Sequence of the second protein:
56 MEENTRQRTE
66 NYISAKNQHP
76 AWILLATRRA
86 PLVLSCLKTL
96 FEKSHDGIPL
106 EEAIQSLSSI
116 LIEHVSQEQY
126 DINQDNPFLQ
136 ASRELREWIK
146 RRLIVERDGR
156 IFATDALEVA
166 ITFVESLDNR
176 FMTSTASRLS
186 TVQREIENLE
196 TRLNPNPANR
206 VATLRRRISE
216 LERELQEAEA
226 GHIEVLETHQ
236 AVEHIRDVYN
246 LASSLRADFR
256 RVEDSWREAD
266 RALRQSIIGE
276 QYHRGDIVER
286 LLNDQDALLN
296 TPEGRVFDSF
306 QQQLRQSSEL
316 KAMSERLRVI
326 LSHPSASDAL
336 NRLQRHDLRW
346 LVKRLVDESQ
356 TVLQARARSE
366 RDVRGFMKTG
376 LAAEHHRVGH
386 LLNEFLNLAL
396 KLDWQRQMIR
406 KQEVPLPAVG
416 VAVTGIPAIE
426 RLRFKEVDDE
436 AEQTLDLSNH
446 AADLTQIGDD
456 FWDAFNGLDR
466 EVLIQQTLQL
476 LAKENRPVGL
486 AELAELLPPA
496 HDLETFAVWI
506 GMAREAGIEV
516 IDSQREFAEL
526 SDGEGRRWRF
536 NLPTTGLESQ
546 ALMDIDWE

Sequence of the first protein:
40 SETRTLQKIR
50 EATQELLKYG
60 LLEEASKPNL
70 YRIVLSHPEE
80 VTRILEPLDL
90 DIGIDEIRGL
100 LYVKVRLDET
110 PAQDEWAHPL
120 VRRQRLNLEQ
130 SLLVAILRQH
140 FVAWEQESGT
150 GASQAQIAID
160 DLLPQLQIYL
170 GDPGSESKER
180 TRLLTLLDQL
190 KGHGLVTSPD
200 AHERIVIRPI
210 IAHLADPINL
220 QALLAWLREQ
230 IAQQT

These two protein chains interact to form a complex.

Contacts between the two chains:
Residue K406 in the second protein interacts with residue E128 in the first protein (closest heavy-atom distance 3.4 Å).
Residue V409 in the second protein contacts residue S130 in the first protein (closest heavy-atom distance 2.9 Å).
Residue Q407 in the second protein contacts residue L127 in the first protein (closest heavy-atom distance 2.9 Å).
Residue H380 in the second protein interacts with residue E144 in the first protein (closest heavy-atom distance 3.4 Å).
Residue L397 in the second protein interacts with residue L226 in the first protein (closest heavy-atom distance 3.4 Å).
Residue T419 in the second protein contacts residue R121 in the first protein (closest heavy-atom distance 2.6 Å).
Residue V416 in the second protein contacts residue V102 in the first protein (closest heavy-atom distance 2.9 Å).
Residue K396 in the second protein is in contact with residue Q233 in the first protein (closest heavy-atom distance 3.4 Å).
Residue L397 in the second protein interacts with residue I230 in the first protein (closest heavy-atom distance 3.6 Å).
Residue E408 in the second protein is in contact with residue L125 in the first protein (closest heavy-atom distance 3.4 Å).
Residue Q407 in the second protein contacts residue W225 in the first protein (closest heavy-atom distance 3.3 Å).
Residue V409 in the second protein is in contact with residue L127 in the first protein (closest heavy-atom distance 3.3 Å).
Residue A417 in the second protein is in contact with residue L56 in the first protein (closest heavy-atom distance 3.3 Å).
Residue E408 in the second protein is in contact with residue R124 in the first protein (closest heavy-atom distance 2.9 Å).
Residue V409 in the second protein contacts residue L125 in the first protein (closest heavy-atom distance 2.8 Å).
Residue F133 in the second protein is in contact with residue H201 in the first protein (closest heavy-atom distance 3.4 Å).
Residue L411 in the second protein contacts residue W115 in the first protein (closest heavy-atom distance 2.8 Å).
Residue F390 in the second protein is in contact with residue L226 in the first protein (closest heavy-atom distance 3.5 Å).
Residue V383 in the second protein is in contact with residue R137 in the first protein (closest heavy-atom distance 3.6 Å).
Residue A417 in the second protein interacts with residue K57 in the first protein (closest heavy-atom distance 3.5 Å).
Residue T374 in the second protein is in contact with residue I96 in the first protein (closest heavy-atom distance 3.4 Å).
Residue E379 in the second protein interacts with residue R97 in the first protein (closest heavy-atom distance 3.1 Å).
Residue P410 in the second protein interacts with residue R124 in the first protein (closest heavy-atom distance 3.5 Å).
Residue Q400 in the second protein contacts residue L169 in the first protein (closest heavy-atom distance 3.4 Å).
Residue G415 in the second protein is in contact with residue R122 in the first protein (closest heavy-atom distance 3.2 Å).
Residue A413 in the second protein contacts residue E114 in the first protein (closest heavy-atom distance 2.2 Å).
Residue D367 in the second protein interacts with residue T149 in the first protein (closest heavy-atom distance 3.2 Å).
Residue P412 in the second protein interacts with residue L213 in the first protein (closest heavy-atom distance 3.4 Å).
Residue R405 in the second protein contacts residue L127 in the first protein (closest heavy-atom distance 3.3 Å).
Residue P412 in the second protein interacts with residue N218 in the first protein (closest heavy-atom distance 3.0 Å).
Residue W399 in the second protein contacts residue Y168 in the first protein (closest heavy-atom distance 3.2 Å).
Residue V416 in the second protein contacts residue G59 in the first protein (closest heavy-atom distance 3.6 Å).
Residue W399 in the second protein is in contact with residue L127 in the first protein (closest heavy-atom distance 3.5 Å).
Residue L391 in the second protein interacts with residue Y168 in the first protein (closest heavy-atom distance 2.6 Å).
Residue R405 in the second protein interacts with residue E128 in the first protein (closest heavy-atom distance 3.3 Å).
Residue R382 in the second protein contacts residue Q220 in the first protein (closest heavy-atom distance 3.3 Å).
Residue P412 in the second protein is in contact with residue E114 in the first protein (closest heavy-atom distance 3.2 Å).
Residue Q407 in the second protein contacts residue Q229 in the first protein (closest heavy-atom distance 3.5 Å).
Residue F390 in the second protein is in contact with residue L222 in the first protein (closest heavy-atom distance 3.3 Å).
Residue L387 in the second protein contacts residue R137 in the first protein (closest heavy-atom distance 3.5 Å).
Residue R269 in the second protein interacts with residue S147 in the first protein (closest heavy-atom distance 2.8 Å).
Residue I404 in the second protein interacts with residue L127 in the first protein (closest heavy-atom distance 3.2 Å).
Residue L387 in the second protein interacts with residue Q138 in the first protein (closest heavy-atom distance 3.3 Å).
Residue R141 in the second protein interacts with residue R203 in the first protein (closest heavy-atom distance 3.0 Å).
Residue R269 in the second protein is in contact with residue Q145 in the first protein (closest heavy-atom distance 3.1 Å).
Residue K396 in the second protein contacts residue I230 in the first protein (closest heavy-atom distance 3.3 Å).
Residue R405 in the second protein interacts with residue N126 in the first protein (closest heavy-atom distance 3.3 Å).
Residue L387 in the second protein interacts with residue L219 in the first protein (closest heavy-atom distance 3.5 Å).
Residue L391 in the second protein interacts with residue Q138 in the first protein (closest heavy-atom distance 3.2 Å).
Residue V418 in the second protein interacts with residue L89 in the first protein (closest heavy-atom distance 3.6 Å).
Residue L376 in the second protein is in contact with residue R97 in the first protein (closest heavy-atom distance 3.6 Å).
Residue L393 in the second protein interacts with residue R227 in the first protein (closest heavy-atom distance 3.5 Å).
Residue Q407 in the second protein is in contact with residue N126 in the first protein (closest heavy-atom distance 2.8 Å).
Residue P412 in the second protein interacts with residue W115 in the first protein (closest heavy-atom distance 3.3 Å).
Residue D367 in the second protein is in contact with residue G148 in the first protein (closest heavy-atom distance 3.3 Å).
Residue F390 in the second protein is in contact with residue L223 in the first protein (closest heavy-atom distance 3.5 Å).
Residue G415 in the second protein is in contact with residue V102 in the first protein (closest heavy-atom distance 2.8 Å).
Residue L386 in the second protein interacts with residue P216 in the first protein (closest heavy-atom distance 3.5 Å).
Residue V418 in the second protein contacts residue L56 in the first protein (closest heavy-atom distance 2.8 Å).
Residue V409 in the second protein contacts residue R124 in the first protein (closest heavy-atom distance 3.4 Å).